Sequence of protein 2:
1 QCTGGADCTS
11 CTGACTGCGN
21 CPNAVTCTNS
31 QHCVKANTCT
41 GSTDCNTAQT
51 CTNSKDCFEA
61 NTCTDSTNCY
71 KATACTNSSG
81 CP

The following describes two proteins that form a bound complex.

Sequence of protein 1:
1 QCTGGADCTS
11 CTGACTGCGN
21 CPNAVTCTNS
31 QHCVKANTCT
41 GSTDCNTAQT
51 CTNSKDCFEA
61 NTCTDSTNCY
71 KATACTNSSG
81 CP

Interface contacts:
Residue T16 in protein 2 contacts residue A14 in protein 1 (closest heavy-atom distance 3.9 Å).
Residue T62 in protein 2 interacts with residue T52 in protein 1 (closest heavy-atom distance 3.9 Å).
Residue T64 in protein 2 interacts with residue T62 in protein 1 (closest heavy-atom distance 3.7 Å).
Residue T38 in protein 2 is in contact with residue T28 in protein 1 (closest heavy-atom distance 3.9 Å).
Residue T64 in protein 2 contacts residue T50 in protein 1 (closest heavy-atom distance 4.0 Å).
Residue T40 in protein 2 interacts with residue T28 in protein 1 (closest heavy-atom distance 4.0 Å).
Residue T28 in protein 2 contacts residue T26 in protein 1 (closest heavy-atom distance 3.9 Å).
Residue T64 in protein 2 is in contact with residue T52 in protein 1 (closest heavy-atom distance 3.8 Å).
Residue N29 in protein 2 contacts residue T26 in protein 1 (closest heavy-atom distance 4.9 Å).
Residue T62 in protein 2 interacts with residue T64 in protein 1 (closest heavy-atom distance 3.7 Å).
Residue T52 in protein 2 interacts with residue T52 in protein 1 (closest heavy-atom distance 3.5 Å).
Residue T76 in protein 2 contacts residue T62 in protein 1 (closest heavy-atom distance 3.9 Å).
Residue T76 in protein 2 is in contact with residue A74 in protein 1 (closest heavy-atom distance 3.7 Å).
Residue T26 in protein 2 contacts residue T16 in protein 1 (closest heavy-atom distance 3.8 Å).
Residue T16 in protein 2 interacts with residue T16 in protein 1 (closest heavy-atom distance 4.6 Å).
Residue T52 in protein 2 is in contact with residue T40 in protein 1 (closest heavy-atom distance 3.8 Å).
Residue T62 in protein 2 contacts residue D65 in protein 1 (closest heavy-atom distance 4.2 Å).
Residue T52 in protein 2 contacts residue T38 in protein 1 (closest heavy-atom distance 3.9 Å).
Residue D65 in protein 2 is in contact with residue T50 in protein 1 (closest heavy-atom distance 4.4 Å).
Residue T16 in protein 2 contacts residue T3 in protein 1 (closest heavy-atom distance 4.5 Å).
Residue T40 in protein 2 is in contact with residue T40 in protein 1 (closest heavy-atom distance 3.8 Å).
Residue T28 in protein 2 is in contact with residue A14 in protein 1 (closest heavy-atom distance 3.7 Å).
Residue A14 in protein 2 is in contact with residue T16 in protein 1 (closest heavy-atom distance 3.5 Å).
Residue T38 in protein 2 is in contact with residue T40 in protein 1 (closest heavy-atom distance 4.0 Å).
Residue A74 in protein 2 contacts residue T64 in protein 1 (closest heavy-atom distance 3.9 Å).
Residue A74 in protein 2 contacts residue T76 in protein 1 (closest heavy-atom distance 4.1 Å).
Residue T52 in protein 2 interacts with residue T50 in protein 1 (closest heavy-atom distance 3.9 Å).
Residue T40 in protein 2 is in contact with residue T26 in protein 1 (closest heavy-atom distance 4.0 Å).
Residue T28 in protein 2 interacts with residue T16 in protein 1 (closest heavy-atom distance 4.1 Å).
Residue T76 in protein 2 interacts with residue T76 in protein 1 (closest heavy-atom distance 3.6 Å).
Residue T28 in protein 2 contacts residue T28 in protein 1 (closest heavy-atom distance 4.0 Å).
Residue T76 in protein 2 contacts residue T64 in protein 1 (closest heavy-atom distance 3.9 Å).
Residue A14 in protein 2 contacts residue T3 in protein 1 (closest heavy-atom distance 4.2 Å).
Residue T50 in protein 2 contacts residue T52 in protein 1 (closest heavy-atom distance 3.8 Å).
Residue T64 in protein 2 interacts with residue T64 in protein 1 (closest heavy-atom distance 3.5 Å).
Residue T50 in protein 2 is in contact with residue T40 in protein 1 (closest heavy-atom distance 4.2 Å).
Residue T26 in protein 2 interacts with residue T28 in protein 1 (closest heavy-atom distance 3.8 Å).
Residue T40 in protein 2 interacts with residue T38 in protein 1 (closest heavy-atom distance 4.0 Å).